Sequence of protein 2:
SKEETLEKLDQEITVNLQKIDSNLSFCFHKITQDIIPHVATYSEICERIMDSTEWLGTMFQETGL

Sequence of protein 1:
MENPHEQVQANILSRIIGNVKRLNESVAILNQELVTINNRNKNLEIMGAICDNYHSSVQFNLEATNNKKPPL

Contacts between the two chains:
Residue I16 in protein 1 is in contact with residue D25 in protein 2 (closest heavy-atom distance 3.8 Å).
Residue S26 in protein 1 contacts residue T36 in protein 2 (closest heavy-atom distance 3.7 Å).
Residue N41 in protein 1 interacts with residue C50 in protein 2 (closest heavy-atom distance 3.3 Å).
Residue I37 in protein 1 contacts residue S47 in protein 2 (closest heavy-atom distance 3.6 Å).
Residue I37 in protein 1 interacts with residue V43 in protein 2 (closest heavy-atom distance 4.2 Å).
Residue L30 in protein 1 interacts with residue I39 in protein 2 (closest heavy-atom distance 3.6 Å).
Residue N19 in protein 1 contacts residue S29 in protein 2 (closest heavy-atom distance 3.0 Å).
Residue L30 in protein 1 contacts residue I35 in protein 2 (closest heavy-atom distance 4.3 Å).
Residue R22 in protein 1 contacts residue F32 in protein 2 (closest heavy-atom distance 3.3 Å).
Residue L23 in protein 1 contacts residue L28 in protein 2 (closest heavy-atom distance 3.7 Å).
Residue Q9 in protein 1 interacts with residue I17 in protein 2 (closest heavy-atom distance 3.1 Å).
Residue V27 in protein 1 is in contact with residue I35 in protein 2 (closest heavy-atom distance 3.9 Å).
Residue R40 in protein 1 contacts residue E51 in protein 2 (closest heavy-atom distance 3.0 Å).
Residue I12 in protein 1 contacts residue Q22 in protein 2 (closest heavy-atom distance 3.4 Å).
Residue H5 in protein 1 interacts with residue T18 in protein 2 (closest heavy-atom distance 4.0 Å).
Residue L13 in protein 1 interacts with residue L21 in protein 2 (closest heavy-atom distance 3.7 Å).
Residue Q9 in protein 1 interacts with residue T18 in protein 2 (closest heavy-atom distance 3.0 Å).
Residue M47 in protein 1 contacts residue G61 in protein 2 (closest heavy-atom distance 4.4 Å).
Residue I16 in protein 1 is in contact with residue L21 in protein 2 (closest heavy-atom distance 4.3 Å).
Residue L44 in protein 1 is in contact with residue I53 in protein 2 (closest heavy-atom distance 4.4 Å).
Residue E33 in protein 1 is in contact with residue V43 in protein 2 (closest heavy-atom distance 3.9 Å).
Residue M47 in protein 1 contacts residue L60 in protein 2 (closest heavy-atom distance 4.0 Å).
Residue V8 in protein 1 interacts with residue T18 in protein 2 (closest heavy-atom distance 3.9 Å).
Residue I16 in protein 1 interacts with residue L28 in protein 2 (closest heavy-atom distance 4.8 Å).
Residue N19 in protein 1 is in contact with residue F32 in protein 2 (closest heavy-atom distance 4.6 Å).
Residue M47 in protein 1 is in contact with residue T57 in protein 2 (closest heavy-atom distance 4.7 Å).
Residue R40 in protein 1 contacts residue M54 in protein 2 (closest heavy-atom distance 4.0 Å).
Residue N19 in protein 1 interacts with residue L28 in protein 2 (closest heavy-atom distance 3.1 Å).
Residue V20 in protein 1 interacts with residue L28 in protein 2 (closest heavy-atom distance 4.1 Å).
Residue L34 in protein 1 is in contact with residue V43 in protein 2 (closest heavy-atom distance 4.3 Å).
Residue H5 in protein 1 contacts residue Q15 in protein 2 (closest heavy-atom distance 4.0 Å).
Residue L23 in protein 1 contacts residue C31 in protein 2 (closest heavy-atom distance 4.2 Å).
Residue I16 in protein 1 contacts residue I24 in protein 2 (closest heavy-atom distance 3.5 Å).
Residue Q9 in protein 1 interacts with residue L21 in protein 2 (closest heavy-atom distance 4.2 Å).
Residue H5 in protein 1 interacts with residue D14 in protein 2 (closest heavy-atom distance 4.0 Å).
Residue N41 in protein 1 interacts with residue Y46 in protein 2 (closest heavy-atom distance 4.2 Å).
Residue R15 in protein 1 interacts with residue D25 in protein 2 (closest heavy-atom distance 2.6 Å).
Residue L30 in protein 1 interacts with residue I40 in protein 2 (closest heavy-atom distance 3.6 Å).
Residue M47 in protein 1 is in contact with residue F64 in protein 2 (closest heavy-atom distance 4.7 Å).
Residue L44 in protein 1 contacts residue C50 in protein 2 (closest heavy-atom distance 4.7 Å).
Residue L23 in protein 1 is in contact with residue I35 in protein 2 (closest heavy-atom distance 3.7 Å).
Residue N3 in protein 1 is in contact with residue D14 in protein 2 (closest heavy-atom distance 4.2 Å).
Residue S26 in protein 1 interacts with residue I35 in protein 2 (closest heavy-atom distance 4.2 Å).
Residue R40 in protein 1 interacts with residue S47 in protein 2 (closest heavy-atom distance 3.1 Å).
Residue I12 in protein 1 contacts residue T18 in protein 2 (closest heavy-atom distance 4.5 Å).
Residue N3 in protein 1 interacts with residue L10 in protein 2 (closest heavy-atom distance 4.2 Å).
Residue I12 in protein 1 interacts with residue D25 in protein 2 (closest heavy-atom distance 4.3 Å).
Residue S26 in protein 1 interacts with residue F32 in protein 2 (closest heavy-atom distance 4.0 Å).
Residue N19 in protein 1 contacts residue D25 in protein 2 (closest heavy-atom distance 4.3 Å).
Residue I12 in protein 1 is in contact with residue L21 in protein 2 (closest heavy-atom distance 3.4 Å).
Residue I37 in protein 1 interacts with residue Y46 in protein 2 (closest heavy-atom distance 3.4 Å).
Residue Q9 in protein 1 interacts with residue D14 in protein 2 (closest heavy-atom distance 3.4 Å).
Residue S26 in protein 1 is in contact with residue I40 in protein 2 (closest heavy-atom distance 4.6 Å).
Residue N41 in protein 1 contacts residue M54 in protein 2 (closest heavy-atom distance 4.6 Å).
Residue I50 in protein 1 contacts residue F64 in protein 2 (closest heavy-atom distance 3.3 Å).
Residue L23 in protein 1 is in contact with residue F32 in protein 2 (closest heavy-atom distance 3.6 Å).
Residue H5 in protein 1 is in contact with residue E11 in protein 2 (closest heavy-atom distance 2.4 Å).
Residue L44 in protein 1 interacts with residue M54 in protein 2 (closest heavy-atom distance 3.4 Å).

This data describes a binding interaction between two proteins.